Sequence of chain A:
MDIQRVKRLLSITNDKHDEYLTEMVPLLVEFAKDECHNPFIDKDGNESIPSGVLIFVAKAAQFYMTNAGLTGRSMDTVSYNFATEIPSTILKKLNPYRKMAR

Sequence of chain B:
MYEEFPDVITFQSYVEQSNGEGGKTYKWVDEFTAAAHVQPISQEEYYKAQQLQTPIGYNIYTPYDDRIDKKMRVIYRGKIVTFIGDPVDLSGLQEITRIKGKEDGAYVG

These two protein chains interact to form a complex.

Interface contacts:
Residue R98 in chain B contacts residue T77 in chain A (closest heavy-atom distance 3.5 Å).
Residue Y61 in chain B interacts with residue T77 in chain A (closest heavy-atom distance 3.4 Å).
Residue I96 in chain B interacts with residue M75 in chain A (closest heavy-atom distance 4.2 Å).
Residue R98 in chain B contacts residue D76 in chain A (closest heavy-atom distance 3.4 Å).
Residue L90 in chain B is in contact with residue V78 in chain A (closest heavy-atom distance 4.1 Å).
Residue S91 in chain B interacts with residue D76 in chain A (closest heavy-atom distance 3.8 Å).
Residue L90 in chain B interacts with residue D76 in chain A (closest heavy-atom distance 4.4 Å).
Residue I96 in chain B contacts residue Y80 in chain A (closest heavy-atom distance 4.2 Å).
Residue L90 in chain B is in contact with residue T77 in chain A (closest heavy-atom distance 4.0 Å).
Residue E95 in chain B is in contact with residue M75 in chain A (closest heavy-atom distance 3.9 Å).
Residue E95 in chain B is in contact with residue R73 in chain A (closest heavy-atom distance 3.1 Å).
Residue M1 in chain B contacts residue S11 in chain A (closest heavy-atom distance 3.6 Å).
Residue E4 in chain B is in contact with residue Y80 in chain A (closest heavy-atom distance 3.0 Å).
Residue S91 in chain B interacts with residue M75 in chain A (closest heavy-atom distance 3.5 Å).
Residue L93 in chain B is in contact with residue R73 in chain A (closest heavy-atom distance 4.3 Å).
Residue L93 in chain B contacts residue M75 in chain A (closest heavy-atom distance 3.7 Å).
Residue I96 in chain B contacts residue V78 in chain A (closest heavy-atom distance 3.9 Å).
Residue L90 in chain B interacts with residue M75 in chain A (closest heavy-atom distance 3.6 Å).
Residue E4 in chain B contacts residue V78 in chain A (closest heavy-atom distance 4.9 Å).